Contacts between the two chains:
Residue T238 in the first protein is in contact with residue L96 in the second protein (closest heavy-atom distance 3.7 Å).
Residue T237 in the first protein contacts residue S93 in the second protein (closest heavy-atom distance 4.9 Å).
Residue T238 in the first protein interacts with residue S92 in the second protein (closest heavy-atom distance 4.0 Å).
Residue T237 in the first protein is in contact with residue S92 in the second protein (closest heavy-atom distance 3.8 Å).
Residue T238 in the first protein contacts residue Q90 in the second protein (closest heavy-atom distance 4.3 Å).
Residue T238 in the first protein contacts residue Y91 in the second protein (closest heavy-atom distance 2.9 Å).
Residue T237 in the first protein interacts with residue A32 in the second protein (closest heavy-atom distance 5.0 Å).
Residue T238 in the first protein contacts residue Y94 in the second protein (closest heavy-atom distance 3.7 Å).
Residue T237 in the first protein contacts residue Y91 in the second protein (closest heavy-atom distance 3.4 Å).
Residue T238 in the first protein contacts residue S93 in the second protein (closest heavy-atom distance 3.1 Å).
Residue N236 in the first protein contacts residue S92 in the second protein (closest heavy-atom distance 3.6 Å).

Sequence of the first protein:
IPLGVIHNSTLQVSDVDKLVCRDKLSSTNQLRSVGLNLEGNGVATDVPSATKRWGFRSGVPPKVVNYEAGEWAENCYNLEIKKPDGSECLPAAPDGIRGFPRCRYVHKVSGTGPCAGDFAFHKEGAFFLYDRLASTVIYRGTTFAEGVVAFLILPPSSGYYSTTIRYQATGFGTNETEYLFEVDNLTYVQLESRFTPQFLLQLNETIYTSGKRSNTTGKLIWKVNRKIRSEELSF

This data describes a binding interaction between two proteins.

Sequence of the second protein:
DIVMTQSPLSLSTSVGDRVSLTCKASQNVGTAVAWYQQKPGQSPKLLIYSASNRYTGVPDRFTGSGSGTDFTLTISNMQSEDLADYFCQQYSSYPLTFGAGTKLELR